Sequence of the first protein:
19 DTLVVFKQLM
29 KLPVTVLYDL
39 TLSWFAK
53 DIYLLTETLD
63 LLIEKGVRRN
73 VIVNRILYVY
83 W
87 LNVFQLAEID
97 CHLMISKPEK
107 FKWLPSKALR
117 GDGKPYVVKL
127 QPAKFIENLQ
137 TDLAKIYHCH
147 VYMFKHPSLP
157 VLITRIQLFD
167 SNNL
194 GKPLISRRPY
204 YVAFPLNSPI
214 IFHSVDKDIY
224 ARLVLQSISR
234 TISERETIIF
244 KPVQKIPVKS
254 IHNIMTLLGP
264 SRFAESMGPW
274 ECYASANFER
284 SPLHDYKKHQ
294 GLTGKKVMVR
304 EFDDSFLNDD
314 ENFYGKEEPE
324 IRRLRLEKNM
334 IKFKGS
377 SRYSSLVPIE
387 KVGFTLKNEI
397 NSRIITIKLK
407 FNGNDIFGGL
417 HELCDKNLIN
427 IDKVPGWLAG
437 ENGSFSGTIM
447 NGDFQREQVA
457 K

These two protein chains interact to form a complex.

Interface contacts:
Residue A140 in the first protein is in contact with residue I261 in the second protein (closest heavy-atom distance 4.6 Å).
Residue R233 in the first protein contacts residue E265 in the second protein (closest heavy-atom distance 4.7 Å).
Residue L139 in the first protein contacts residue L258 in the second protein (closest heavy-atom distance 4.9 Å).
Residue N168 in the first protein is in contact with residue R247 in the second protein (closest heavy-atom distance 3.1 Å).
Residue G194 in the first protein interacts with residue F243 in the second protein (closest heavy-atom distance 4.8 Å).
Residue A140 in the first protein contacts residue L258 in the second protein (closest heavy-atom distance 3.6 Å).
Residue S167 in the first protein contacts residue R247 in the second protein (closest heavy-atom distance 3.2 Å).
Residue L139 in the first protein is in contact with residue I261 in the second protein (closest heavy-atom distance 4.1 Å).
Residue D166 in the first protein interacts with residue R247 in the second protein (closest heavy-atom distance 4.9 Å).

Sequence of the second protein:
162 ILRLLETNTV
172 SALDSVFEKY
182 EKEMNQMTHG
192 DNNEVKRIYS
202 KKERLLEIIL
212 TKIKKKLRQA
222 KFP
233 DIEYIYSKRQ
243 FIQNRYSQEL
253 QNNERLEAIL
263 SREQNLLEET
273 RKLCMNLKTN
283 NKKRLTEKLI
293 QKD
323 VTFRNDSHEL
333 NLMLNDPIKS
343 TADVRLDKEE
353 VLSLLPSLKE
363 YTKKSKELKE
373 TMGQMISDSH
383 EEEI